This data describes a binding interaction between two proteins.

Sequence of protein 2:
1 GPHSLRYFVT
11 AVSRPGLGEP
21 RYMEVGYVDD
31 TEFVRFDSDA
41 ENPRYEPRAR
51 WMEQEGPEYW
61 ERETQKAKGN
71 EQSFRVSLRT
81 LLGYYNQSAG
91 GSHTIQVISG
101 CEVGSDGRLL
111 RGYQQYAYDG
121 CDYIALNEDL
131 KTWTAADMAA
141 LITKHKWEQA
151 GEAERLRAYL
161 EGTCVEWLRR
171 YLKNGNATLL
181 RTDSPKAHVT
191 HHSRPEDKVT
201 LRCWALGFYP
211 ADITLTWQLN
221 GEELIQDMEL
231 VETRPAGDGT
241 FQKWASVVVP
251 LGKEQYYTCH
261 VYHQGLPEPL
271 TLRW

Residue-level contacts at the interface:
Residue F74 in protein 2 interacts with residue F5 in protein 1 (closest heavy-atom distance 3.7 Å).
Residue W167 in protein 2 is in contact with residue E1 in protein 1 (closest heavy-atom distance 2.3 Å).
Residue K146 in protein 2 is in contact with residue S7 in protein 1 (closest heavy-atom distance 4.6 Å).
Residue N70 in protein 2 interacts with residue K4 in protein 1 (closest heavy-atom distance 3.4 Å).
Residue Y116 in protein 2 interacts with residue F5 in protein 1 (closest heavy-atom distance 3.5 Å).
Residue Y159 in protein 2 contacts residue Y3 in protein 1 (closest heavy-atom distance 3.5 Å).
Residue S73 in protein 2 is in contact with residue F5 in protein 1 (closest heavy-atom distance 3.5 Å).
Residue R155 in protein 2 contacts residue Y3 in protein 1 (closest heavy-atom distance 2.8 Å).
Residue Y59 in protein 2 is in contact with residue E1 in protein 1 (closest heavy-atom distance 4.7 Å).
Residue Y171 in protein 2 contacts residue E1 in protein 1 (closest heavy-atom distance 3.0 Å).
Residue T143 in protein 2 is in contact with residue V8 in protein 1 (closest heavy-atom distance 2.7 Å).
Residue K146 in protein 2 interacts with residue Y6 in protein 1 (closest heavy-atom distance 4.5 Å).
Residue Q114 in protein 2 contacts residue F5 in protein 1 (closest heavy-atom distance 3.3 Å).
Residue W147 in protein 2 is in contact with residue S7 in protein 1 (closest heavy-atom distance 2.7 Å).
Residue V76 in protein 2 is in contact with residue S7 in protein 1 (closest heavy-atom distance 4.4 Å).
Residue Y84 in protein 2 contacts residue V8 in protein 1 (closest heavy-atom distance 2.8 Å).
Residue E63 in protein 2 interacts with residue Q2 in protein 1 (closest heavy-atom distance 2.9 Å).
Residue K66 in protein 2 interacts with residue E1 in protein 1 (closest heavy-atom distance 2.8 Å).
Residue S73 in protein 2 contacts residue Y6 in protein 1 (closest heavy-atom distance 4.3 Å).
Residue E152 in protein 2 contacts residue K4 in protein 1 (closest heavy-atom distance 4.7 Å).
Residue E63 in protein 2 is in contact with residue E1 in protein 1 (closest heavy-atom distance 3.5 Å).
Residue K66 in protein 2 is in contact with residue Y3 in protein 1 (closest heavy-atom distance 4.2 Å).
Residue E152 in protein 2 interacts with residue Y6 in protein 1 (closest heavy-atom distance 3.2 Å).
Residue Y123 in protein 2 interacts with residue V8 in protein 1 (closest heavy-atom distance 3.8 Å).
Residue K66 in protein 2 interacts with residue Q2 in protein 1 (closest heavy-atom distance 2.7 Å).
Residue L156 in protein 2 contacts residue Y3 in protein 1 (closest heavy-atom distance 3.4 Å).
Residue Y45 in protein 2 contacts residue Q2 in protein 1 (closest heavy-atom distance 4.0 Å).
Residue S73 in protein 2 contacts residue S7 in protein 1 (closest heavy-atom distance 3.1 Å).
Residue E152 in protein 2 interacts with residue Y3 in protein 1 (closest heavy-atom distance 2.3 Å).
Residue K66 in protein 2 interacts with residue K4 in protein 1 (closest heavy-atom distance 4.1 Å).
Residue S99 in protein 2 interacts with residue Q2 in protein 1 (closest heavy-atom distance 4.5 Å).
Residue N70 in protein 2 interacts with residue Q2 in protein 1 (closest heavy-atom distance 3.5 Å).
Residue Q114 in protein 2 contacts residue Y3 in protein 1 (closest heavy-atom distance 4.0 Å).
Residue R62 in protein 2 is in contact with residue E1 in protein 1 (closest heavy-atom distance 3.6 Å).
Residue N70 in protein 2 contacts residue Y3 in protein 1 (closest heavy-atom distance 2.8 Å).
Residue W147 in protein 2 is in contact with residue Y6 in protein 1 (closest heavy-atom distance 3.1 Å).
Residue Y116 in protein 2 is in contact with residue V8 in protein 1 (closest heavy-atom distance 4.5 Å).
Residue Y159 in protein 2 contacts residue Q2 in protein 1 (closest heavy-atom distance 3.9 Å).
Residue W147 in protein 2 contacts residue V8 in protein 1 (closest heavy-atom distance 4.0 Å).
Residue S77 in protein 2 contacts residue S7 in protein 1 (closest heavy-atom distance 3.2 Å).
Residue A150 in protein 2 interacts with residue Y6 in protein 1 (closest heavy-atom distance 3.7 Å).
Residue S99 in protein 2 contacts residue F5 in protein 1 (closest heavy-atom distance 4.3 Å).
Residue Y7 in protein 2 interacts with residue E1 in protein 1 (closest heavy-atom distance 3.1 Å).
Residue V9 in protein 2 is in contact with residue Q2 in protein 1 (closest heavy-atom distance 3.6 Å).
Residue R155 in protein 2 contacts residue K4 in protein 1 (closest heavy-atom distance 2.8 Å).
Residue Y116 in protein 2 interacts with residue Y6 in protein 1 (closest heavy-atom distance 4.5 Å).
Residue S77 in protein 2 interacts with residue V8 in protein 1 (closest heavy-atom distance 3.0 Å).
Residue T80 in protein 2 interacts with residue V8 in protein 1 (closest heavy-atom distance 3.6 Å).
Residue N70 in protein 2 contacts residue F5 in protein 1 (closest heavy-atom distance 3.0 Å).
Residue S99 in protein 2 is in contact with residue Y3 in protein 1 (closest heavy-atom distance 4.8 Å).
Residue T163 in protein 2 contacts residue E1 in protein 1 (closest heavy-atom distance 3.4 Å).
Residue Y159 in protein 2 interacts with residue E1 in protein 1 (closest heavy-atom distance 2.6 Å).
Residue V9 in protein 2 is in contact with residue F5 in protein 1 (closest heavy-atom distance 4.3 Å).
Residue E24 in protein 2 is in contact with residue Q2 in protein 1 (closest heavy-atom distance 3.0 Å).
Residue K146 in protein 2 is in contact with residue V8 in protein 1 (closest heavy-atom distance 2.7 Å).
Residue L5 in protein 2 is in contact with residue E1 in protein 1 (closest heavy-atom distance 4.5 Å).
Residue L81 in protein 2 interacts with residue V8 in protein 1 (closest heavy-atom distance 4.1 Å).
Residue R155 in protein 2 interacts with residue Y6 in protein 1 (closest heavy-atom distance 4.0 Å).
Residue V97 in protein 2 is in contact with residue F5 in protein 1 (closest heavy-atom distance 3.9 Å).
Residue Y7 in protein 2 is in contact with residue Q2 in protein 1 (closest heavy-atom distance 3.5 Å).

Sequence of protein 1:
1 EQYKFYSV